These two protein chains interact to form a complex.

Sequence of chain B:
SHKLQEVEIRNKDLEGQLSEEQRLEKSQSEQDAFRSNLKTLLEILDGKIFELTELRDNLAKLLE

Sequence of chain A:
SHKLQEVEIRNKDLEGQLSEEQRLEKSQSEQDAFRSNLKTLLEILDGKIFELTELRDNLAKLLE

Residue-level contacts at the interface:
Residue E57 in chain A contacts residue K54 in chain B (closest heavy-atom distance 3.2 Å).
Residue L61 in chain A is in contact with residue K54 in chain B (closest heavy-atom distance 4.7 Å).
Residue L69 in chain A contacts residue F40 in chain B (closest heavy-atom distance 4.5 Å).
Residue L68 in chain A is in contact with residue F40 in chain B (closest heavy-atom distance 3.1 Å).
Residue L47 in chain A contacts residue L65 in chain B (closest heavy-atom distance 3.5 Å).
Residue F40 in chain A is in contact with residue L69 in chain B (closest heavy-atom distance 3.5 Å).
Residue L44 in chain A is in contact with residue L68 in chain B (closest heavy-atom distance 3.8 Å).
Residue L61 in chain A is in contact with residue L47 in chain B (closest heavy-atom distance 3.6 Å).
Residue E57 in chain A interacts with residue E57 in chain B (closest heavy-atom distance 3.6 Å).
Residue K54 in chain A contacts residue E57 in chain B (closest heavy-atom distance 3.6 Å).
Residue L47 in chain A is in contact with residue L61 in chain B (closest heavy-atom distance 3.6 Å).
Residue L47 in chain A is in contact with residue N64 in chain B (closest heavy-atom distance 3.8 Å).
Residue K54 in chain A interacts with residue L58 in chain B (closest heavy-atom distance 3.8 Å).
Residue L61 in chain A contacts residue I50 in chain B (closest heavy-atom distance 4.0 Å).
Residue I50 in chain A contacts residue L61 in chain B (closest heavy-atom distance 3.9 Å).
Residue L61 in chain A contacts residue L51 in chain B (closest heavy-atom distance 3.8 Å).
Residue L51 in chain A is in contact with residue L58 in chain B (closest heavy-atom distance 4.1 Å).
Residue N43 in chain A is in contact with residue L68 in chain B (closest heavy-atom distance 3.7 Å).
Residue N64 in chain A interacts with residue L47 in chain B (closest heavy-atom distance 3.9 Å).
Residue L68 in chain A is in contact with residue L47 in chain B (closest heavy-atom distance 3.7 Å).
Residue L68 in chain A contacts residue L44 in chain B (closest heavy-atom distance 3.8 Å).
Residue L65 in chain A interacts with residue L44 in chain B (closest heavy-atom distance 3.5 Å).
Residue L47 in chain A contacts residue L68 in chain B (closest heavy-atom distance 4.3 Å).
Residue L58 in chain A is in contact with residue K54 in chain B (closest heavy-atom distance 3.8 Å).
Residue L68 in chain A interacts with residue N43 in chain B (closest heavy-atom distance 3.9 Å).
Residue L58 in chain A interacts with residue L58 in chain B (closest heavy-atom distance 4.2 Å).
Residue L51 in chain A is in contact with residue L61 in chain B (closest heavy-atom distance 3.8 Å).
Residue L58 in chain A is in contact with residue L51 in chain B (closest heavy-atom distance 4.1 Å).
Residue F40 in chain A is in contact with residue L68 in chain B (closest heavy-atom distance 3.3 Å).
Residue L44 in chain A is in contact with residue L65 in chain B (closest heavy-atom distance 4.0 Å).
Residue L65 in chain A is in contact with residue L47 in chain B (closest heavy-atom distance 3.5 Å).
Residue K54 in chain A is in contact with residue K54 in chain B (closest heavy-atom distance 4.8 Å).